Residue-level contacts at the interface:
Residue R127 in the first protein interacts with residue V9 in the second protein (closest heavy-atom distance 3.2 Å).
Residue M117 in the first protein is in contact with residue S12 in the second protein (closest heavy-atom distance 4.1 Å).
Residue L104 in the first protein contacts residue P14 in the second protein (closest heavy-atom distance 3.3 Å).
Residue N112 in the first protein interacts with residue T10 in the second protein (closest heavy-atom distance 2.3 Å).
Residue Y106 in the first protein interacts with residue P14 in the second protein (closest heavy-atom distance 3.7 Å).
Residue L11 in the first protein contacts residue L68 in the second protein (closest heavy-atom distance 3.5 Å).
Residue V114 in the first protein contacts residue A13 in the second protein (closest heavy-atom distance 4.2 Å).
Residue Q13 in the first protein interacts with residue R61 in the second protein (closest heavy-atom distance 4.2 Å).
Residue H95 in the first protein is in contact with residue A23 in the second protein (closest heavy-atom distance 3.2 Å).
Residue M117 in the first protein interacts with residue A13 in the second protein (closest heavy-atom distance 3.8 Å).
Residue H95 in the first protein interacts with residue L22 in the second protein (closest heavy-atom distance 3.2 Å).
Residue S103 in the first protein contacts residue P15 in the second protein (closest heavy-atom distance 3.6 Å).
Residue M86 in the first protein interacts with residue L32 in the second protein (closest heavy-atom distance 3.1 Å).
Residue E92 in the first protein is in contact with residue R24 in the second protein (closest heavy-atom distance 3.5 Å).
Residue P105 in the first protein interacts with residue P15 in the second protein (closest heavy-atom distance 3.1 Å).
Residue F90 in the first protein interacts with residue L32 in the second protein (closest heavy-atom distance 3.3 Å).
Residue A292 in the first protein contacts residue V9 in the second protein (closest heavy-atom distance 3.5 Å).
Residue M56 in the first protein contacts residue V2 in the second protein (closest heavy-atom distance 3.5 Å).
Residue M86 in the first protein contacts residue K31 in the second protein (closest heavy-atom distance 4.1 Å).
Residue M117 in the first protein contacts residue K11 in the second protein (closest heavy-atom distance 3.8 Å).
Residue T130 in the first protein interacts with residue T10 in the second protein (closest heavy-atom distance 3.6 Å).
Residue Y106 in the first protein is in contact with residue P15 in the second protein (closest heavy-atom distance 3.7 Å).
Residue H109 in the first protein is in contact with residue P14 in the second protein (closest heavy-atom distance 4.0 Å).
Residue R129 in the first protein contacts residue S12 in the second protein (closest heavy-atom distance 3.8 Å).
Residue R98 in the first protein is in contact with residue L22 in the second protein (closest heavy-atom distance 3.4 Å).
Residue D110 in the first protein interacts with residue W6 in the second protein (closest heavy-atom distance 3.2 Å).
Residue T91 in the first protein is in contact with residue L32 in the second protein (closest heavy-atom distance 3.0 Å).
Residue T91 in the first protein interacts with residue S27 in the second protein (closest heavy-atom distance 3.8 Å).
Residue Q59 in the first protein contacts residue V2 in the second protein (closest heavy-atom distance 3.1 Å).
Residue Q13 in the first protein contacts residue M63 in the second protein (closest heavy-atom distance 3.5 Å).
Residue H95 in the first protein is in contact with residue T25 in the second protein (closest heavy-atom distance 3.9 Å).
Residue T111 in the first protein is in contact with residue N4 in the second protein (closest heavy-atom distance 4.1 Å).
Residue R7 in the first protein is in contact with residue E71 in the second protein (closest heavy-atom distance 3.2 Å).
Residue F16 in the first protein interacts with residue Y64 in the second protein (closest heavy-atom distance 4.0 Å).
Residue Q13 in the first protein contacts residue A69 in the second protein (closest heavy-atom distance 3.5 Å).
Residue P96 in the first protein interacts with residue P28 in the second protein (closest heavy-atom distance 3.6 Å).
Residue V126 in the first protein interacts with residue T10 in the second protein (closest heavy-atom distance 3.6 Å).
Residue R118 in the first protein is in contact with residue P14 in the second protein (closest heavy-atom distance 2.6 Å).
Residue R118 in the first protein interacts with residue P15 in the second protein (closest heavy-atom distance 4.0 Å).
Residue P15 in the first protein contacts residue Y64 in the second protein (closest heavy-atom distance 3.7 Å).
Residue M56 in the first protein interacts with residue N4 in the second protein (closest heavy-atom distance 3.3 Å).
Residue Q13 in the first protein interacts with residue R65 in the second protein (closest heavy-atom distance 3.5 Å).
Residue E92 in the first protein contacts residue L22 in the second protein (closest heavy-atom distance 3.4 Å).
Residue T111 in the first protein contacts residue K5 in the second protein (closest heavy-atom distance 4.0 Å).
Residue Q13 in the first protein is in contact with residue Y64 in the second protein (closest heavy-atom distance 3.3 Å).
Residue R118 in the first protein is in contact with residue A13 in the second protein (closest heavy-atom distance 3.2 Å).
Residue S102 in the first protein interacts with residue K11 in the second protein (closest heavy-atom distance 3.5 Å).
Residue D110 in the first protein is in contact with residue N4 in the second protein (closest heavy-atom distance 4.0 Å).
Residue T111 in the first protein interacts with residue T10 in the second protein (closest heavy-atom distance 3.4 Å).
Residue H109 in the first protein interacts with residue V2 in the second protein (closest heavy-atom distance 3.2 Å).
Residue L11 in the first protein interacts with residue A69 in the second protein (closest heavy-atom distance 2.9 Å).
Residue P105 in the first protein is in contact with residue A17 in the second protein (closest heavy-atom distance 4.2 Å).
Residue R127 in the first protein is in contact with residue A8 in the second protein (closest heavy-atom distance 2.6 Å).
Residue T91 in the first protein is in contact with residue T25 in the second protein (closest heavy-atom distance 3.7 Å).
Residue L11 in the first protein is in contact with residue I70 in the second protein (closest heavy-atom distance 3.6 Å).
Residue A88 in the first protein contacts residue R24 in the second protein (closest heavy-atom distance 4.2 Å).
Residue R118 in the first protein is in contact with residue A16 in the second protein (closest heavy-atom distance 3.3 Å).
Residue N112 in the first protein contacts residue K11 in the second protein (closest heavy-atom distance 3.0 Å).
Residue T111 in the first protein interacts with residue L3 in the second protein (closest heavy-atom distance 3.5 Å).
Residue D110 in the first protein contacts residue K5 in the second protein (closest heavy-atom distance 3.6 Å).

Sequence of the second protein:
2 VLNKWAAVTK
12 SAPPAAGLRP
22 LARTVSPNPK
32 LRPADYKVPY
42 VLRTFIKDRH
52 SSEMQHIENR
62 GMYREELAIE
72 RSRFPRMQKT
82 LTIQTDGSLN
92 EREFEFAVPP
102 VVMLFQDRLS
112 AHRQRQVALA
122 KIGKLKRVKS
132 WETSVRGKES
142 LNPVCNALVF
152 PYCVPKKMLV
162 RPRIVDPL

Sequence of the first protein:
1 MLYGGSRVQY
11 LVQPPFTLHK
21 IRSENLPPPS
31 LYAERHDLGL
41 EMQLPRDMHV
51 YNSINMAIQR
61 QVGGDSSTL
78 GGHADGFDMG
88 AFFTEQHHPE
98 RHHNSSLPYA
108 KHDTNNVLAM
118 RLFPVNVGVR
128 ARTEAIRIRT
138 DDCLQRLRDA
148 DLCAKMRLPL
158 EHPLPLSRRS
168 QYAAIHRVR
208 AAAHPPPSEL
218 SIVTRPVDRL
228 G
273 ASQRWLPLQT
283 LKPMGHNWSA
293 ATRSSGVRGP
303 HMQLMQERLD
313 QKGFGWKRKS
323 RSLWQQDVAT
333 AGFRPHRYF

The following describes two proteins that form a bound complex.